Sequence of chain A:
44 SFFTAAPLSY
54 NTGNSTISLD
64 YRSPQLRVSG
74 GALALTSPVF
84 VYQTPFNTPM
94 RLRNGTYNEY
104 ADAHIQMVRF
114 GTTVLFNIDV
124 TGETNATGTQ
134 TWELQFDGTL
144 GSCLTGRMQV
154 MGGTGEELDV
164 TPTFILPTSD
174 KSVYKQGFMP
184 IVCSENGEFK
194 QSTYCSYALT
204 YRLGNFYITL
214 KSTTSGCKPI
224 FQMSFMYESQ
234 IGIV

This data describes a binding interaction between two proteins.

Interface contacts:
Residue S61 in chain B interacts with residue L51 in chain A (closest heavy-atom distance 3.5 Å).
Residue G155 in chain B is in contact with residue S80 in chain A (closest heavy-atom distance 3.5 Å).
Residue V185 in chain B is in contact with residue F181 in chain A (closest heavy-atom distance 3.5 Å).
Residue V82 in chain B interacts with residue S80 in chain A (closest heavy-atom distance 3.3 Å).
Residue N120 in chain B contacts residue M229 in chain A (closest heavy-atom distance 3.6 Å).
Residue S187 in chain B interacts with residue F181 in chain A (closest heavy-atom distance 3.5 Å).
Residue G74 in chain B contacts residue P50 in chain A (closest heavy-atom distance 3.4 Å).
Residue G156 in chain B interacts with residue G114 in chain A (closest heavy-atom distance 3.3 Å).
Residue S58 in chain B interacts with residue F46 in chain A (closest heavy-atom distance 2.8 Å).
Residue S58 in chain B contacts residue F45 in chain A (closest heavy-atom distance 3.3 Å).
Residue G156 in chain B is in contact with residue T79 in chain A (closest heavy-atom distance 3.0 Å).
Residue F89 in chain B is in contact with residue Q233 in chain A (closest heavy-atom distance 3.2 Å).
Residue D122 in chain B is in contact with residue K178 in chain A (closest heavy-atom distance 3.2 Å).
Residue G74 in chain B interacts with residue A49 in chain A (closest heavy-atom distance 3.8 Å).
Residue L161 in chain B interacts with residue T79 in chain A (closest heavy-atom distance 3.6 Å).
Residue H107 in chain B contacts residue Y177 in chain A (closest heavy-atom distance 3.2 Å).
Residue L76 in chain B contacts residue Y64 in chain A (closest heavy-atom distance 3.4 Å).
Residue G156 in chain B is in contact with residue S80 in chain A (closest heavy-atom distance 3.4 Å).
Residue F83 in chain B is in contact with residue Q68 in chain A (closest heavy-atom distance 3.8 Å).
Residue T59 in chain B is in contact with residue A48 in chain A (closest heavy-atom distance 3.7 Å).
Residue T157 in chain B interacts with residue G235 in chain A (closest heavy-atom distance 3.3 Å).
Residue T157 in chain B is in contact with residue I236 in chain A (closest heavy-atom distance 3.5 Å).
Residue Q225 in chain B interacts with residue F228 in chain A (closest heavy-atom distance 3.7 Å).
Residue G156 in chain B contacts residue R112 in chain A (closest heavy-atom distance 3.1 Å).
Residue Q225 in chain B contacts residue M229 in chain A (closest heavy-atom distance 3.2 Å).
Residue L76 in chain B contacts residue L69 in chain A (closest heavy-atom distance 3.3 Å).
Residue I60 in chain B contacts residue L51 in chain A (closest heavy-atom distance 3.5 Å).
Residue L161 in chain B interacts with residue P67 in chain A (closest heavy-atom distance 3.4 Å).
Residue P81 in chain B contacts residue Q68 in chain A (closest heavy-atom distance 3.6 Å).
Residue G156 in chain B is in contact with residue G235 in chain A (closest heavy-atom distance 3.4 Å).
Residue G156 in chain B is in contact with residue I236 in chain A (closest heavy-atom distance 2.9 Å).
Residue Q109 in chain B contacts residue E231 in chain A (closest heavy-atom distance 3.1 Å).
Residue T157 in chain B contacts residue T79 in chain A (closest heavy-atom distance 3.6 Å).
Residue Q86 in chain B is in contact with residue E231 in chain A (closest heavy-atom distance 2.7 Å).
Residue F192 in chain B is in contact with residue Y197 in chain A (closest heavy-atom distance 3.7 Å).
Residue Q86 in chain B is in contact with residue T115 in chain A (closest heavy-atom distance 2.8 Å).
Residue Q225 in chain B interacts with residue M182 in chain A (closest heavy-atom distance 3.7 Å).
Residue D122 in chain B interacts with residue Y177 in chain A (closest heavy-atom distance 3.8 Å).
Residue F45 in chain B is in contact with residue F45 in chain A (closest heavy-atom distance 3.6 Å).
Residue G190 in chain B is in contact with residue F181 in chain A (closest heavy-atom distance 3.6 Å).
Residue A77 in chain B contacts residue L69 in chain A (closest heavy-atom distance 3.7 Å).
Residue L76 in chain B is in contact with residue P50 in chain A (closest heavy-atom distance 3.6 Å).
Residue L76 in chain B contacts residue D63 in chain A (closest heavy-atom distance 2.8 Å).
Residue T59 in chain B interacts with residue F46 in chain A (closest heavy-atom distance 3.5 Å).
Residue T157 in chain B contacts residue R70 in chain A (closest heavy-atom distance 3.5 Å).
Residue F89 in chain B is in contact with residue T115 in chain A (closest heavy-atom distance 3.0 Å).
Residue T124 in chain B is in contact with residue Y177 in chain A (closest heavy-atom distance 3.1 Å).
Residue F89 in chain B interacts with residue E231 in chain A (closest heavy-atom distance 3.8 Å).
Residue I60 in chain B is in contact with residue A48 in chain A (closest heavy-atom distance 3.0 Å).
Residue V163 in chain B is in contact with residue P67 in chain A (closest heavy-atom distance 3.4 Å).
Residue L78 in chain B is in contact with residue Q68 in chain A (closest heavy-atom distance 2.8 Å).
Residue G190 in chain B contacts residue Q179 in chain A (closest heavy-atom distance 3.5 Å).
Residue A75 in chain B contacts residue D63 in chain A (closest heavy-atom distance 3.5 Å).
Residue I60 in chain B contacts residue T47 in chain A (closest heavy-atom distance 3.6 Å).
Residue F83 in chain B interacts with residue P67 in chain A (closest heavy-atom distance 3.5 Å).
Residue I60 in chain B is in contact with residue F46 in chain A (closest heavy-atom distance 3.0 Å).
Residue N90 in chain B is in contact with residue Q233 in chain A (closest heavy-atom distance 3.0 Å).
Residue L76 in chain B is in contact with residue R65 in chain A (closest heavy-atom distance 2.9 Å).
Residue Q225 in chain B contacts residue Y200 in chain A (closest heavy-atom distance 3.7 Å).
Residue A77 in chain B interacts with residue Q68 in chain A (closest heavy-atom distance 3.5 Å).

Sequence of chain B:
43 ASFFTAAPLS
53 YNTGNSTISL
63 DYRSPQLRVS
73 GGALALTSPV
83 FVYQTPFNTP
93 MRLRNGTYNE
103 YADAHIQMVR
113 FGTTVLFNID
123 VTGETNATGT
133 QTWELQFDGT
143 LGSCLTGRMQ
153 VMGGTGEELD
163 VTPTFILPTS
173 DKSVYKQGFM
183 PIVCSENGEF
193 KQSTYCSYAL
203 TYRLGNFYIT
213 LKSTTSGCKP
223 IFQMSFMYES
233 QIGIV